Sequence of the first protein:
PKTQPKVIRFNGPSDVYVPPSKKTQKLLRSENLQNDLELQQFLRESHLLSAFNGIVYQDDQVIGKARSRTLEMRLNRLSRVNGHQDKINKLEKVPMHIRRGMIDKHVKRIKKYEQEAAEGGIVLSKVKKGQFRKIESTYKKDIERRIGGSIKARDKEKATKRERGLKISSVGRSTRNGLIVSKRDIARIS

Contacts between the two chains:
Residue I320 in the first protein is in contact with residue S76 in the second protein (closest heavy-atom distance 3.3 Å).
Residue I326 in the first protein is in contact with residue P77 in the second protein (closest heavy-atom distance 4.2 Å).
Residue I329 in the first protein contacts residue W89 in the second protein (closest heavy-atom distance 3.8 Å).
Residue R316 in the first protein interacts with residue D9 in the second protein (closest heavy-atom distance 4.8 Å).
Residue V321 in the first protein interacts with residue S76 in the second protein (closest heavy-atom distance 4.8 Å).
Residue N317 in the first protein interacts with residue S76 in the second protein (closest heavy-atom distance 4.5 Å).
Residue R316 in the first protein is in contact with residue N12 in the second protein (closest heavy-atom distance 3.0 Å).
Residue L319 in the first protein is in contact with residue I75 in the second protein (closest heavy-atom distance 3.5 Å).
Residue N317 in the first protein contacts residue A8 in the second protein (closest heavy-atom distance 3.3 Å).
Residue I329 in the first protein contacts residue N92 in the second protein (closest heavy-atom distance 3.2 Å).
Residue S330 in the first protein contacts residue K88 in the second protein (closest heavy-atom distance 4.9 Å).
Residue S330 in the first protein contacts residue W89 in the second protein (closest heavy-atom distance 4.2 Å).
Residue V321 in the first protein interacts with residue W89 in the second protein (closest heavy-atom distance 3.9 Å).
Residue V311 in the first protein is in contact with residue L93 in the second protein (closest heavy-atom distance 3.8 Å).
Residue R316 in the first protein interacts with residue A8 in the second protein (closest heavy-atom distance 4.1 Å).
Residue V321 in the first protein is in contact with residue P77 in the second protein (closest heavy-atom distance 3.2 Å).
Residue G318 in the first protein contacts residue A8 in the second protein (closest heavy-atom distance 4.9 Å).
Residue R316 in the first protein interacts with residue S4 in the second protein (closest heavy-atom distance 4.4 Å).
Residue N317 in the first protein contacts residue V74 in the second protein (closest heavy-atom distance 3.5 Å).
Residue G318 in the first protein is in contact with residue V74 in the second protein (closest heavy-atom distance 3.6 Å).
Residue V321 in the first protein is in contact with residue I75 in the second protein (closest heavy-atom distance 3.7 Å).
Residue I326 in the first protein contacts residue F79 in the second protein (closest heavy-atom distance 3.6 Å).
Residue L319 in the first protein interacts with residue V74 in the second protein (closest heavy-atom distance 2.8 Å).
Residue V321 in the first protein contacts residue F79 in the second protein (closest heavy-atom distance 3.9 Å).
Residue N317 in the first protein is in contact with residue S5 in the second protein (closest heavy-atom distance 2.8 Å).
Residue V311 in the first protein contacts residue N92 in the second protein (closest heavy-atom distance 4.1 Å).
Residue L319 in the first protein contacts residue F128 in the second protein (closest heavy-atom distance 3.6 Å).
Residue I308 in the first protein is in contact with residue P95 in the second protein (closest heavy-atom distance 3.7 Å).
Residue I329 in the first protein contacts residue K88 in the second protein (closest heavy-atom distance 3.3 Å).
Residue N317 in the first protein contacts residue S4 in the second protein (closest heavy-atom distance 3.2 Å).
Residue L319 in the first protein interacts with residue S76 in the second protein (closest heavy-atom distance 3.0 Å).
Residue S330 in the first protein is in contact with residue N80 in the second protein (closest heavy-atom distance 4.7 Å).
Residue I308 in the first protein is in contact with residue L94 in the second protein (closest heavy-atom distance 4.7 Å).
Residue L319 in the first protein contacts residue P77 in the second protein (closest heavy-atom distance 3.9 Å).
Residue G318 in the first protein contacts residue S76 in the second protein (closest heavy-atom distance 4.4 Å).
Residue V311 in the first protein interacts with residue W89 in the second protein (closest heavy-atom distance 3.9 Å).
Residue I326 in the first protein interacts with residue W89 in the second protein (closest heavy-atom distance 4.0 Å).
Residue S330 in the first protein is in contact with residue D85 in the second protein (closest heavy-atom distance 4.3 Å).
Residue S309 in the first protein contacts residue L93 in the second protein (closest heavy-atom distance 4.3 Å).
Residue I308 in the first protein contacts residue Y130 in the second protein (closest heavy-atom distance 3.9 Å).
Residue S309 in the first protein contacts residue N92 in the second protein (closest heavy-atom distance 3.8 Å).
Residue I320 in the first protein interacts with residue P77 in the second protein (closest heavy-atom distance 4.0 Å).
Residue D325 in the first protein is in contact with residue W89 in the second protein (closest heavy-atom distance 4.3 Å).

Sequence of the second protein:
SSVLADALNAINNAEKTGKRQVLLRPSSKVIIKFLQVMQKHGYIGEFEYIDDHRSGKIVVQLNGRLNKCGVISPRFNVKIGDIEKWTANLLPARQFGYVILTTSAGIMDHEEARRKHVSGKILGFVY

These two protein chains interact to form a complex.